Sequence of the second protein:
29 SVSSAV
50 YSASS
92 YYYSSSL

Sequence of the first protein:
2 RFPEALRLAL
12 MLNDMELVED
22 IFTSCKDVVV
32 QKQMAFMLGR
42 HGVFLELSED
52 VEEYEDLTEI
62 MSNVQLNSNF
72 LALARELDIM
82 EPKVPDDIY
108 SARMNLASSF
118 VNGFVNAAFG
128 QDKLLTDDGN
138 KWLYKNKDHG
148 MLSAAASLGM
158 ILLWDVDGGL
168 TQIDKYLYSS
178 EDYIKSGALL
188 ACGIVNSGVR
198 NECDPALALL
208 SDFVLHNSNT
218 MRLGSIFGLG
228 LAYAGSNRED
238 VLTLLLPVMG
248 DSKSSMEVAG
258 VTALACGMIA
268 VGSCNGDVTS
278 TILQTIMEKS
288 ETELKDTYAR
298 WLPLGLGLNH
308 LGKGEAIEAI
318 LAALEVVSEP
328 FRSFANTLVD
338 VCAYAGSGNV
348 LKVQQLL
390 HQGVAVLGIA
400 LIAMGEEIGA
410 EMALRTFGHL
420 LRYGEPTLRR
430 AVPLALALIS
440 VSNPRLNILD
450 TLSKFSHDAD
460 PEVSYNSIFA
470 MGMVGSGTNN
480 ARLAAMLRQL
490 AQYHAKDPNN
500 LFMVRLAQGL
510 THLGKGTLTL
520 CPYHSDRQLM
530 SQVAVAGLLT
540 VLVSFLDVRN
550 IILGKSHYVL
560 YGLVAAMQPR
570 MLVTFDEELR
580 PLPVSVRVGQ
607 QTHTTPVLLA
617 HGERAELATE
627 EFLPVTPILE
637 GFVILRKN

These two protein chains interact to form a complex.

Interface contacts:
Residue L204 in the first protein interacts with residue S31 in the second protein (closest heavy-atom distance 4.7 Å).
Residue Y175 in the first protein interacts with residue S97 in the second protein (closest heavy-atom distance 3.9 Å).
Residue Y175 in the first protein interacts with residue S96 in the second protein (closest heavy-atom distance 4.9 Å).
Residue Y175 in the first protein is in contact with residue Y94 in the second protein (closest heavy-atom distance 3.1 Å).
Residue L206 in the first protein interacts with residue Y94 in the second protein (closest heavy-atom distance 3.6 Å).
Residue Y175 in the first protein contacts residue Y92 in the second protein (closest heavy-atom distance 4.5 Å).
Residue S208 in the first protein interacts with residue V30 in the second protein (closest heavy-atom distance 3.7 Å).
Residue L204 in the first protein interacts with residue V30 in the second protein (closest heavy-atom distance 4.3 Å).
Residue F210 in the first protein contacts residue S95 in the second protein (closest heavy-atom distance 4.2 Å).
Residue C200 in the first protein is in contact with residue S51 in the second protein (closest heavy-atom distance 4.0 Å).
Residue A205 in the first protein contacts residue S32 in the second protein (closest heavy-atom distance 4.6 Å).
Residue D209 in the first protein is in contact with residue S31 in the second protein (closest heavy-atom distance 4.4 Å).
Residue S208 in the first protein is in contact with residue S31 in the second protein (closest heavy-atom distance 3.4 Å).
Residue A205 in the first protein contacts residue Y94 in the second protein (closest heavy-atom distance 3.6 Å).
Residue A205 in the first protein is in contact with residue V30 in the second protein (closest heavy-atom distance 4.3 Å).
Residue D209 in the first protein interacts with residue S95 in the second protein (closest heavy-atom distance 3.7 Å).
Residue A205 in the first protein interacts with residue S31 in the second protein (closest heavy-atom distance 3.3 Å).
Residue Y175 in the first protein interacts with residue S95 in the second protein (closest heavy-atom distance 4.1 Å).